Sequence of protein 2:
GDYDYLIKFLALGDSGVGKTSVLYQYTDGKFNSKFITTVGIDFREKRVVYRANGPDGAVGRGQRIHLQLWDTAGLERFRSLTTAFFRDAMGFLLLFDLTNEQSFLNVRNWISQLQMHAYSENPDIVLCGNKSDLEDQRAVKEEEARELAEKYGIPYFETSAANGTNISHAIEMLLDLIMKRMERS

These two protein chains interact to form a complex.

Residue-level contacts at the interface:
Residue L11 in protein 2 contacts residue M45 in protein 1 (closest heavy-atom distance 4.8 Å).
Residue F48 in protein 2 contacts residue V14 in protein 1 (closest heavy-atom distance 3.7 Å).
Residue I46 in protein 2 interacts with residue V14 in protein 1 (closest heavy-atom distance 3.4 Å).
Residue I46 in protein 2 interacts with residue I11 in protein 1 (closest heavy-atom distance 4.0 Å).
Residue D47 in protein 2 contacts residue V14 in protein 1 (closest heavy-atom distance 3.7 Å).
Residue M187 in protein 2 is in contact with residue W49 in protein 1 (closest heavy-atom distance 3.4 Å).
Residue I183 in protein 2 interacts with residue W49 in protein 1 (closest heavy-atom distance 3.9 Å).
Residue Q73 in protein 2 interacts with residue L21 in protein 1 (closest heavy-atom distance 3.7 Å).
Residue Y124 in protein 2 is in contact with residue F50 in protein 1 (closest heavy-atom distance 3.5 Å).
Residue Q68 in protein 2 contacts residue M45 in protein 1 (closest heavy-atom distance 4.8 Å).
Residue D9 in protein 2 is in contact with residue R28 in protein 1 (closest heavy-atom distance 3.1 Å).
Residue K13 in protein 2 contacts residue K22 in protein 1 (closest heavy-atom distance 4.3 Å).
Residue Y10 in protein 2 is in contact with residue M45 in protein 1 (closest heavy-atom distance 3.5 Å).
Residue Y8 in protein 2 is in contact with residue L21 in protein 1 (closest heavy-atom distance 4.7 Å).
Residue Y8 in protein 2 interacts with residue E25 in protein 1 (closest heavy-atom distance 2.6 Å).
Residue F90 in protein 2 is in contact with residue L15 in protein 1 (closest heavy-atom distance 3.6 Å).
Residue G6 in protein 2 contacts residue R28 in protein 1 (closest heavy-atom distance 3.4 Å).
Residue Y10 in protein 2 is in contact with residue R28 in protein 1 (closest heavy-atom distance 4.0 Å).
Residue R186 in protein 2 contacts residue W49 in protein 1 (closest heavy-atom distance 4.0 Å).
Residue A94 in protein 2 is in contact with residue F50 in protein 1 (closest heavy-atom distance 3.4 Å).
Residue F83 in protein 2 interacts with residue I11 in protein 1 (closest heavy-atom distance 4.5 Å).
Residue M95 in protein 2 contacts residue W49 in protein 1 (closest heavy-atom distance 4.5 Å).
Residue R92 in protein 2 contacts residue F50 in protein 1 (closest heavy-atom distance 4.5 Å).
Residue D9 in protein 2 is in contact with residue M45 in protein 1 (closest heavy-atom distance 3.4 Å).
Residue Y10 in protein 2 interacts with residue Q41 in protein 1 (closest heavy-atom distance 4.3 Å).
Residue Y8 in protein 2 interacts with residue R28 in protein 1 (closest heavy-atom distance 3.0 Å).
Residue W75 in protein 2 interacts with residue D18 in protein 1 (closest heavy-atom distance 3.4 Å).
Residue F48 in protein 2 contacts residue L21 in protein 1 (closest heavy-atom distance 4.5 Å).
Residue F48 in protein 2 contacts residue D18 in protein 1 (closest heavy-atom distance 3.6 Å).
Residue E50 in protein 2 interacts with residue L21 in protein 1 (closest heavy-atom distance 3.9 Å).
Residue F48 in protein 2 interacts with residue R17 in protein 1 (closest heavy-atom distance 3.0 Å).
Residue S190 in protein 2 contacts residue Q40 in protein 1 (closest heavy-atom distance 4.8 Å).
Residue Y10 in protein 2 is in contact with residue N44 in protein 1 (closest heavy-atom distance 3.5 Å).
Residue L11 in protein 2 interacts with residue E25 in protein 1 (closest heavy-atom distance 3.7 Å).
Residue L11 in protein 2 is in contact with residue L21 in protein 1 (closest heavy-atom distance 4.6 Å).
Residue D93 in protein 2 is in contact with residue F50 in protein 1 (closest heavy-atom distance 4.0 Å).
Residue G45 in protein 2 contacts residue I11 in protein 1 (closest heavy-atom distance 4.3 Å).
Residue L86 in protein 2 interacts with residue I11 in protein 1 (closest heavy-atom distance 3.8 Å).
Residue V44 in protein 2 interacts with residue I11 in protein 1 (closest heavy-atom distance 3.4 Å).
Residue M187 in protein 2 contacts residue N44 in protein 1 (closest heavy-atom distance 3.8 Å).
Residue M95 in protein 2 contacts residue F50 in protein 1 (closest heavy-atom distance 3.7 Å).
Residue Q73 in protein 2 is in contact with residue D18 in protein 1 (closest heavy-atom distance 2.8 Å).
Residue H71 in protein 2 interacts with residue L21 in protein 1 (closest heavy-atom distance 4.0 Å).
Residue D47 in protein 2 contacts residue R17 in protein 1 (closest heavy-atom distance 2.9 Å).
Residue W75 in protein 2 contacts residue V14 in protein 1 (closest heavy-atom distance 4.1 Å).
Residue F83 in protein 2 interacts with residue E7 in protein 1 (closest heavy-atom distance 3.7 Å).
Residue S190 in protein 2 is in contact with residue W49 in protein 1 (closest heavy-atom distance 3.7 Å).
Residue L11 in protein 2 interacts with residue R28 in protein 1 (closest heavy-atom distance 4.1 Å).
Residue V44 in protein 2 is in contact with residue A10 in protein 1 (closest heavy-atom distance 4.0 Å).
Residue R82 in protein 2 contacts residue E7 in protein 1 (closest heavy-atom distance 3.0 Å).
Residue V44 in protein 2 contacts residue E7 in protein 1 (closest heavy-atom distance 3.8 Å).

Sequence of protein 1:
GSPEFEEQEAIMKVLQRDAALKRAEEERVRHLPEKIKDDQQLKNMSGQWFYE